Interface contacts:
Residue Y5 in the second protein is in contact with residue I25 in the first protein (closest heavy-atom distance 4.0 Å).
Residue L23 in the second protein interacts with residue I25 in the first protein (closest heavy-atom distance 3.1 Å).
Residue V92 in the second protein is in contact with residue W111 in the first protein (closest heavy-atom distance 3.7 Å).
Residue W56 in the second protein interacts with residue I25 in the first protein (closest heavy-atom distance 4.0 Å).
Residue W111 in the second protein contacts residue A108 in the first protein (closest heavy-atom distance 3.6 Å).
Residue G91 in the second protein contacts residue A58 in the first protein (closest heavy-atom distance 3.5 Å).
Residue I25 in the second protein is in contact with residue W56 in the first protein (closest heavy-atom distance 3.8 Å).
Residue V92 in the second protein interacts with residue V92 in the first protein (closest heavy-atom distance 3.9 Å).
Residue A108 in the second protein contacts residue V92 in the first protein (closest heavy-atom distance 4.1 Å).
Residue G91 in the second protein is in contact with residue V92 in the first protein (closest heavy-atom distance 3.5 Å).
Residue W56 in the second protein is in contact with residue W56 in the first protein (closest heavy-atom distance 3.3 Å).
Residue T3 in the second protein interacts with residue G29 in the first protein (closest heavy-atom distance 3.3 Å).
Residue E19 in the second protein interacts with residue S27 in the first protein (closest heavy-atom distance 4.1 Å).
Residue G91 in the second protein contacts residue K59 in the first protein (closest heavy-atom distance 3.9 Å).
Residue V92 in the second protein interacts with residue A108 in the first protein (closest heavy-atom distance 4.0 Å).
Residue F88 in the second protein interacts with residue N2 in the first protein (closest heavy-atom distance 4.0 Å).
Residue D90 in the second protein interacts with residue V60 in the first protein (closest heavy-atom distance 3.9 Å).
Residue W111 in the second protein interacts with residue T107 in the first protein (closest heavy-atom distance 3.6 Å).
Residue T3 in the second protein contacts residue I25 in the first protein (closest heavy-atom distance 3.3 Å).
Residue S27 in the second protein contacts residue W16 in the first protein (closest heavy-atom distance 3.5 Å).
Residue N2 in the second protein contacts residue L54 in the first protein (closest heavy-atom distance 3.5 Å).
Residue V92 in the second protein is in contact with residue G91 in the first protein (closest heavy-atom distance 3.6 Å).
Residue W111 in the second protein is in contact with residue Q94 in the first protein (closest heavy-atom distance 3.5 Å).
Residue I25 in the second protein is in contact with residue Y5 in the first protein (closest heavy-atom distance 3.6 Å).
Residue K26 in the second protein interacts with residue L21 in the first protein (closest heavy-atom distance 4.1 Å).
Residue N2 in the second protein interacts with residue W56 in the first protein (closest heavy-atom distance 3.4 Å).
Residue S22 in the second protein contacts residue I25 in the first protein (closest heavy-atom distance 3.4 Å).
Residue G20 in the second protein contacts residue S27 in the first protein (closest heavy-atom distance 3.2 Å).
Residue W56 in the second protein interacts with residue N2 in the first protein (closest heavy-atom distance 2.6 Å).
Residue D18 in the second protein is in contact with residue S27 in the first protein (closest heavy-atom distance 3.3 Å).
Residue I25 in the second protein is in contact with residue S22 in the first protein (closest heavy-atom distance 3.1 Å).
Residue A108 in the second protein is in contact with residue W111 in the first protein (closest heavy-atom distance 3.7 Å).
Residue K59 in the second protein is in contact with residue D90 in the first protein (closest heavy-atom distance 3.8 Å).
Residue L21 in the second protein contacts residue S27 in the first protein (closest heavy-atom distance 2.5 Å).
Residue I25 in the second protein is in contact with residue T3 in the first protein (closest heavy-atom distance 3.3 Å).
Residue G29 in the second protein is in contact with residue T3 in the first protein (closest heavy-atom distance 3.0 Å).
Residue Y104 in the second protein interacts with residue Y104 in the first protein (closest heavy-atom distance 3.5 Å).
Residue I24 in the second protein interacts with residue L23 in the first protein (closest heavy-atom distance 3.5 Å).
Residue L23 in the second protein contacts residue I24 in the first protein (closest heavy-atom distance 3.5 Å).
Residue D90 in the second protein is in contact with residue K59 in the first protein (closest heavy-atom distance 3.4 Å).
Residue F93 in the second protein contacts residue G91 in the first protein (closest heavy-atom distance 2.9 Å).
Residue G91 in the second protein is in contact with residue F93 in the first protein (closest heavy-atom distance 2.9 Å).
Residue A58 in the second protein interacts with residue G91 in the first protein (closest heavy-atom distance 3.5 Å).
Residue W16 in the second protein is in contact with residue G29 in the first protein (closest heavy-atom distance 3.9 Å).
Residue S27 in the second protein interacts with residue D18 in the first protein (closest heavy-atom distance 2.8 Å).
Residue S27 in the second protein contacts residue L21 in the first protein (closest heavy-atom distance 3.4 Å).
Residue W111 in the second protein is in contact with residue V92 in the first protein (closest heavy-atom distance 3.8 Å).
Residue L23 in the second protein contacts residue L23 in the first protein (closest heavy-atom distance 3.7 Å).
Residue S27 in the second protein contacts residue D17 in the first protein (closest heavy-atom distance 2.9 Å).
Residue S22 in the second protein contacts residue K26 in the first protein (closest heavy-atom distance 3.6 Å).
Residue G110 in the second protein interacts with residue D90 in the first protein (closest heavy-atom distance 4.0 Å).
Residue T107 in the second protein is in contact with residue W111 in the first protein (closest heavy-atom distance 3.8 Å).
Residue D17 in the second protein contacts residue S27 in the first protein (closest heavy-atom distance 3.5 Å).
Residue W16 in the second protein interacts with residue S27 in the first protein (closest heavy-atom distance 3.2 Å).
Residue I24 in the second protein contacts residue I24 in the first protein (closest heavy-atom distance 3.5 Å).
Residue L21 in the second protein contacts residue K26 in the first protein (closest heavy-atom distance 4.0 Å).
Residue V60 in the second protein interacts with residue D90 in the first protein (closest heavy-atom distance 3.4 Å).
Residue S27 in the second protein contacts residue E19 in the first protein (closest heavy-atom distance 4.1 Å).
Residue I25 in the second protein contacts residue L23 in the first protein (closest heavy-atom distance 2.9 Å).
Residue V60 in the second protein interacts with residue G91 in the first protein (closest heavy-atom distance 3.9 Å).

Sequence of the second protein:
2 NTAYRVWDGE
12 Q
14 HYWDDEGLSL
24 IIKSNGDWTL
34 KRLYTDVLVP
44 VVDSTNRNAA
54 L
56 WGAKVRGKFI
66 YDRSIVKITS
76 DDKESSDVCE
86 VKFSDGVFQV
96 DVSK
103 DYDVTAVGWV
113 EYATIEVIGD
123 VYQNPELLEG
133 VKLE

This data describes a binding interaction between two proteins.

Sequence of the first protein:
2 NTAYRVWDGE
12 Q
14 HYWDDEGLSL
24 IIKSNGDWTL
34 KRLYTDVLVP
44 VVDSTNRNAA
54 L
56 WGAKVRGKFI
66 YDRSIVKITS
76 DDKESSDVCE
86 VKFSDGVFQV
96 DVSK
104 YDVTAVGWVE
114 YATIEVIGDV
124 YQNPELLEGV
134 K